Sequence of the second protein:
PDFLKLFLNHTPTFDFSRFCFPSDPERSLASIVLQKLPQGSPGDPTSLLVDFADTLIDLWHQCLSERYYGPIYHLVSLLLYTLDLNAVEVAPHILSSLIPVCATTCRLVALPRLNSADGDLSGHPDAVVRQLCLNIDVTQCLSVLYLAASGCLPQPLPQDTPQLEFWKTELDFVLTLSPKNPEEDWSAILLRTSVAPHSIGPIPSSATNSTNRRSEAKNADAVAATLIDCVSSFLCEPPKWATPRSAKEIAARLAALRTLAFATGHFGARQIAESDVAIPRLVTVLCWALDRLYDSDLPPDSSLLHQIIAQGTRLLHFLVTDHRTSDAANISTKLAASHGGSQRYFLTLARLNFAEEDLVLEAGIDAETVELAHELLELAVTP

Sequence of the first protein:
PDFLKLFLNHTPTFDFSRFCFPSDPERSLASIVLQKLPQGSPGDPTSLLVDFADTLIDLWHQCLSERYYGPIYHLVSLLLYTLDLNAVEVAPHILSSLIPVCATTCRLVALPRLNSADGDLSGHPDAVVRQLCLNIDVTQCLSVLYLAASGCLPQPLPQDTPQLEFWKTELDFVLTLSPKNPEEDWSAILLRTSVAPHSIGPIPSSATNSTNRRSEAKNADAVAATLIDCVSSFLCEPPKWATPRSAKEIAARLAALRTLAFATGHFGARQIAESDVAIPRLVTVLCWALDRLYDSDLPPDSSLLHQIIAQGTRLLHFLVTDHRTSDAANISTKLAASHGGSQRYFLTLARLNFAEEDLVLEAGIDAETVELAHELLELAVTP

These two protein chains interact to form a complex.

Interface contacts:
Residue D3 in the second protein contacts residue I210 in the first protein (closest heavy-atom distance 4.3 Å).
Residue L87 in the second protein interacts with residue Y90 in the first protein (closest heavy-atom distance 3.9 Å).
Residue L162 in the second protein is in contact with residue D3 in the first protein (closest heavy-atom distance 3.6 Å).
Residue R279 in the second protein is in contact with residue K6 in the first protein (closest heavy-atom distance 2.6 Å).
Residue P2 in the second protein contacts residue R213 in the first protein (closest heavy-atom distance 3.2 Å).
Residue Y90 in the second protein contacts residue L87 in the first protein (closest heavy-atom distance 3.9 Å).
Residue R213 in the second protein interacts with residue P2 in the first protein (closest heavy-atom distance 3.2 Å).
Residue Y82 in the second protein contacts residue F21 in the first protein (closest heavy-atom distance 3.9 Å).
Residue L42 in the second protein contacts residue P54 in the first protein (closest heavy-atom distance 4.5 Å).
Residue I210 in the second protein contacts residue L7 in the first protein (closest heavy-atom distance 4.0 Å).
Residue N10 in the second protein is in contact with residue S206 in the first protein (closest heavy-atom distance 3.9 Å).
Residue L45 in the second protein is in contact with residue L58 in the first protein (closest heavy-atom distance 4.5 Å).
Residue L94 in the second protein contacts residue L42 in the first protein (closest heavy-atom distance 4.1 Å).
Residue A38 in the second protein interacts with residue L94 in the first protein (closest heavy-atom distance 3.5 Å).
Residue D93 in the second protein contacts residue F24 in the first protein (closest heavy-atom distance 3.7 Å).
Residue Y90 in the second protein is in contact with residue H83 in the first protein (closest heavy-atom distance 3.1 Å).
Residue L58 in the second protein is in contact with residue L42 in the first protein (closest heavy-atom distance 4.5 Å).
Residue S152 in the second protein interacts with residue H11 in the first protein (closest heavy-atom distance 3.7 Å).
Residue I210 in the second protein is in contact with residue N10 in the first protein (closest heavy-atom distance 3.3 Å).
Residue V41 in the second protein is in contact with residue L94 in the first protein (closest heavy-atom distance 4.5 Å).
Residue F24 in the second protein is in contact with residue D93 in the first protein (closest heavy-atom distance 3.7 Å).
Residue P54 in the second protein is in contact with residue L42 in the first protein (closest heavy-atom distance 4.5 Å).
Residue L94 in the second protein contacts residue A38 in the first protein (closest heavy-atom distance 3.5 Å).
Residue L7 in the second protein is in contact with residue I210 in the first protein (closest heavy-atom distance 4.0 Å).
Residue L57 in the second protein contacts residue L45 in the first protein (closest heavy-atom distance 4.3 Å).
Residue Y82 in the second protein interacts with residue Y90 in the first protein (closest heavy-atom distance 4.5 Å).
Residue K6 in the second protein is in contact with residue I210 in the first protein (closest heavy-atom distance 3.6 Å).
Residue D3 in the second protein contacts residue Y155 in the first protein (closest heavy-atom distance 3.0 Å).
Residue R213 in the second protein contacts residue K6 in the first protein (closest heavy-atom distance 3.1 Å).
Residue Y155 in the second protein interacts with residue F4 in the first protein (closest heavy-atom distance 3.5 Å).
Residue L42 in the second protein interacts with residue N95 in the first protein (closest heavy-atom distance 3.5 Å).
Residue K6 in the second protein is in contact with residue A276 in the first protein (closest heavy-atom distance 4.5 Å).
Residue L42 in the second protein is in contact with residue L94 in the first protein (closest heavy-atom distance 4.1 Å).
Residue F21 in the second protein is in contact with residue Y82 in the first protein (closest heavy-atom distance 3.9 Å).
Residue S206 in the second protein contacts residue N10 in the first protein (closest heavy-atom distance 3.9 Å).
Residue S159 in the second protein is in contact with residue F4 in the first protein (closest heavy-atom distance 3.6 Å).
Residue F4 in the second protein interacts with residue S159 in the first protein (closest heavy-atom distance 3.6 Å).
Residue L7 in the second protein is in contact with residue Y155 in the first protein (closest heavy-atom distance 3.4 Å).
Residue S86 in the second protein is in contact with residue Y90 in the first protein (closest heavy-atom distance 3.5 Å).
Residue L94 in the second protein is in contact with residue V41 in the first protein (closest heavy-atom distance 4.5 Å).
Residue K6 in the second protein interacts with residue R279 in the first protein (closest heavy-atom distance 2.6 Å).
Residue Y90 in the second protein contacts residue Y82 in the first protein (closest heavy-atom distance 4.5 Å).
Residue I210 in the second protein is in contact with residue K6 in the first protein (closest heavy-atom distance 3.6 Å).
Residue F4 in the second protein is in contact with residue Y155 in the first protein (closest heavy-atom distance 3.5 Å).
Residue I210 in the second protein is in contact with residue D3 in the first protein (closest heavy-atom distance 4.3 Å).
Residue D93 in the second protein contacts residue S25 in the first protein (closest heavy-atom distance 2.9 Å).
Residue N95 in the second protein interacts with residue L42 in the first protein (closest heavy-atom distance 3.5 Å).
Residue D3 in the second protein is in contact with residue L162 in the first protein (closest heavy-atom distance 3.6 Å).
Residue Y155 in the second protein interacts with residue D3 in the first protein (closest heavy-atom distance 3.0 Å).
Residue H11 in the second protein contacts residue S152 in the first protein (closest heavy-atom distance 3.7 Å).
Residue H83 in the second protein interacts with residue Y90 in the first protein (closest heavy-atom distance 3.1 Å).
Residue P19 in the second protein contacts residue E203 in the first protein (closest heavy-atom distance 4.4 Å).
Residue E203 in the second protein interacts with residue P19 in the first protein (closest heavy-atom distance 4.4 Å).
Residue S25 in the second protein is in contact with residue D93 in the first protein (closest heavy-atom distance 2.9 Å).
Residue N10 in the second protein is in contact with residue I210 in the first protein (closest heavy-atom distance 3.3 Å).
Residue L45 in the second protein contacts residue L57 in the first protein (closest heavy-atom distance 4.3 Å).
Residue Y90 in the second protein is in contact with residue S86 in the first protein (closest heavy-atom distance 3.5 Å).
Residue Y155 in the second protein interacts with residue L7 in the first protein (closest heavy-atom distance 3.4 Å).
Residue K6 in the second protein interacts with residue R213 in the first protein (closest heavy-atom distance 3.1 Å).
Residue L42 in the second protein is in contact with residue L58 in the first protein (closest heavy-atom distance 4.5 Å).